Residue-level contacts at the interface:
Residue N311 in the second protein interacts with residue Y220 in the first protein (closest heavy-atom distance 4.8 Å).
Residue E272 in the second protein contacts residue R307 in the first protein (closest heavy-atom distance 3.0 Å).
Residue M353 in the second protein contacts residue V267 in the first protein (closest heavy-atom distance 3.9 Å).
Residue E265 in the second protein is in contact with residue D361 in the first protein (closest heavy-atom distance 4.8 Å).
Residue P308 in the second protein interacts with residue M279 in the first protein (closest heavy-atom distance 4.4 Å).
Residue A356 in the second protein contacts residue L357 in the first protein (closest heavy-atom distance 3.9 Å).
Residue R266 in the second protein contacts residue R358 in the first protein (closest heavy-atom distance 4.0 Å).
Residue F310 in the second protein is in contact with residue V271 in the first protein (closest heavy-atom distance 4.2 Å).
Residue N311 in the second protein interacts with residue E272 in the first protein (closest heavy-atom distance 2.8 Å).
Residue T134 in the second protein contacts residue L357 in the first protein (closest heavy-atom distance 4.7 Å).
Residue F310 in the second protein contacts residue E272 in the first protein (closest heavy-atom distance 2.9 Å).
Residue A309 in the second protein interacts with residue E272 in the first protein (closest heavy-atom distance 3.6 Å).
Residue E272 in the second protein is in contact with residue N311 in the first protein (closest heavy-atom distance 2.8 Å).
Residue L275 in the second protein is in contact with residue L275 in the first protein (closest heavy-atom distance 3.6 Å).
Residue E272 in the second protein contacts residue F310 in the first protein (closest heavy-atom distance 2.9 Å).
Residue R307 in the second protein contacts residue H276 in the first protein (closest heavy-atom distance 3.5 Å).
Residue R358 in the second protein interacts with residue A264 in the first protein (closest heavy-atom distance 3.8 Å).
Residue H276 in the second protein is in contact with residue R307 in the first protein (closest heavy-atom distance 3.6 Å).
Residue V271 in the second protein is in contact with residue L357 in the first protein (closest heavy-atom distance 4.7 Å).
Residue E272 in the second protein interacts with residue A309 in the first protein (closest heavy-atom distance 3.6 Å).
Residue M279 in the second protein contacts residue M279 in the first protein (closest heavy-atom distance 4.5 Å).
Residue G359 in the second protein contacts residue G359 in the first protein (closest heavy-atom distance 4.9 Å).
Residue R307 in the second protein interacts with residue M279 in the first protein (closest heavy-atom distance 3.8 Å).
Residue R358 in the second protein contacts residue V267 in the first protein (closest heavy-atom distance 3.7 Å).
Residue N311 in the second protein contacts residue D270 in the first protein (closest heavy-atom distance 3.1 Å).
Residue L357 in the second protein contacts residue V271 in the first protein (closest heavy-atom distance 4.6 Å).
Residue R358 in the second protein interacts with residue R266 in the first protein (closest heavy-atom distance 4.0 Å).
Residue F312 in the second protein is in contact with residue E272 in the first protein (closest heavy-atom distance 4.7 Å).
Residue F310 in the second protein is in contact with residue L275 in the first protein (closest heavy-atom distance 4.0 Å).
Residue M279 in the second protein is in contact with residue P308 in the first protein (closest heavy-atom distance 4.4 Å).
Residue R307 in the second protein is in contact with residue E272 in the first protein (closest heavy-atom distance 3.0 Å).
Residue M353 in the second protein interacts with residue V271 in the first protein (closest heavy-atom distance 4.0 Å).
Residue L357 in the second protein is in contact with residue V267 in the first protein (closest heavy-atom distance 4.0 Å).
Residue V271 in the second protein interacts with residue F310 in the first protein (closest heavy-atom distance 4.1 Å).
Residue R358 in the second protein is in contact with residue E265 in the first protein (closest heavy-atom distance 2.9 Å).
Residue P308 in the second protein contacts residue E272 in the first protein (closest heavy-atom distance 3.8 Å).
Residue M279 in the second protein interacts with residue R307 in the first protein (closest heavy-atom distance 3.8 Å).
Residue V267 in the second protein interacts with residue M353 in the first protein (closest heavy-atom distance 3.7 Å).
Residue E265 in the second protein contacts residue Y362 in the first protein (closest heavy-atom distance 3.4 Å).
Residue D270 in the second protein interacts with residue N311 in the first protein (closest heavy-atom distance 3.3 Å).
Residue P308 in the second protein interacts with residue P308 in the first protein (closest heavy-atom distance 3.8 Å).
Residue E272 in the second protein is in contact with residue F312 in the first protein (closest heavy-atom distance 4.6 Å).
Residue V267 in the second protein interacts with residue L357 in the first protein (closest heavy-atom distance 4.0 Å).
Residue M353 in the second protein interacts with residue M353 in the first protein (closest heavy-atom distance 3.8 Å).
Residue E265 in the second protein interacts with residue R358 in the first protein (closest heavy-atom distance 3.0 Å).
Residue L357 in the second protein interacts with residue L357 in the first protein (closest heavy-atom distance 3.8 Å).
Residue L357 in the second protein is in contact with residue A356 in the first protein (closest heavy-atom distance 3.9 Å).
Residue T352 in the second protein interacts with residue L357 in the first protein (closest heavy-atom distance 3.9 Å).
Residue V271 in the second protein interacts with residue M353 in the first protein (closest heavy-atom distance 4.1 Å).
Residue Y362 in the second protein interacts with residue E265 in the first protein (closest heavy-atom distance 3.7 Å).
Residue E272 in the second protein interacts with residue P308 in the first protein (closest heavy-atom distance 3.8 Å).
Residue V267 in the second protein is in contact with residue R358 in the first protein (closest heavy-atom distance 3.7 Å).
Residue L357 in the second protein is in contact with residue T134 in the first protein (closest heavy-atom distance 4.5 Å).
Residue M279 in the second protein is in contact with residue R306 in the first protein (closest heavy-atom distance 3.5 Å).
Residue L357 in the second protein interacts with residue T352 in the first protein (closest heavy-atom distance 4.0 Å).
Residue Y220 in the second protein contacts residue N311 in the first protein (closest heavy-atom distance 4.8 Å).
Residue A264 in the second protein contacts residue R358 in the first protein (closest heavy-atom distance 4.0 Å).
Residue R306 in the second protein is in contact with residue R306 in the first protein (closest heavy-atom distance 4.9 Å).
Residue L275 in the second protein is in contact with residue F310 in the first protein (closest heavy-atom distance 4.0 Å).
Residue R306 in the second protein is in contact with residue M279 in the first protein (closest heavy-atom distance 3.5 Å).

Sequence of the second protein:
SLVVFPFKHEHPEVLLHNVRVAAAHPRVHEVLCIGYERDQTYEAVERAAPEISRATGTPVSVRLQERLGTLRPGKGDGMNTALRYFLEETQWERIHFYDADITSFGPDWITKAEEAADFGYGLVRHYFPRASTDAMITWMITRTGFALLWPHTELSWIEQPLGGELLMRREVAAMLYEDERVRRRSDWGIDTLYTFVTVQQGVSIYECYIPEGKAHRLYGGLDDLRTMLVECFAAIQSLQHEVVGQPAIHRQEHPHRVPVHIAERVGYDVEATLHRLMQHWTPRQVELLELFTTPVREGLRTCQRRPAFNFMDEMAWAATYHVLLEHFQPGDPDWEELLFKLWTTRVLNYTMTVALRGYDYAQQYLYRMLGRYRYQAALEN

These two protein chains interact to form a complex.

Sequence of the first protein:
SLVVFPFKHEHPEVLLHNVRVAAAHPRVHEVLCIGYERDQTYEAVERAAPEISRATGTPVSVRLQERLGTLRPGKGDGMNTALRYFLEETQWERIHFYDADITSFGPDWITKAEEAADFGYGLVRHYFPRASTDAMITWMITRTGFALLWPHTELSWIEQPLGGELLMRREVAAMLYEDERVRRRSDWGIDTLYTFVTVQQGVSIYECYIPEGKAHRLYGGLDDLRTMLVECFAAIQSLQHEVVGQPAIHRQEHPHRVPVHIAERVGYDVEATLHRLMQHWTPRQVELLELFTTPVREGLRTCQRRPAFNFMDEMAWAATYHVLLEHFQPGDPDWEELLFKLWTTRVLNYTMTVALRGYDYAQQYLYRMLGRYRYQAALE